Sequence of chain B:
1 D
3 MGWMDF

These two protein chains interact to form a complex.

Interface contacts:
Residue V198 in chain A is in contact with residue D1 in chain B (closest heavy-atom distance 4.1 Å).
Residue W346 in chain A contacts residue F8 in chain B (closest heavy-atom distance 5.0 Å).
Residue N353 in chain A contacts residue W5 in chain B (closest heavy-atom distance 3.4 Å).
Residue G135 in chain A interacts with residue F8 in chain B (closest heavy-atom distance 4.3 Å).
Residue Y350 in chain A is in contact with residue F8 in chain B (closest heavy-atom distance 4.4 Å).
Residue S368 in chain A interacts with residue M3 in chain B (closest heavy-atom distance 2.8 Å).
Residue R356 in chain A is in contact with residue D7 in chain B (closest heavy-atom distance 4.2 Å).
Residue H207 in chain A contacts residue D7 in chain B (closest heavy-atom distance 2.9 Å).
Residue Y189 in chain A interacts with residue D7 in chain B (closest heavy-atom distance 2.3 Å).
Residue S379 in chain A interacts with residue F8 in chain B (closest heavy-atom distance 4.5 Å).
Residue V138 in chain A contacts residue F8 in chain B (closest heavy-atom distance 3.5 Å).
Residue M134 in chain A interacts with residue F8 in chain B (closest heavy-atom distance 3.4 Å).
Residue V349 in chain A contacts residue F8 in chain B (closest heavy-atom distance 3.6 Å).
Residue M134 in chain A contacts residue M6 in chain B (closest heavy-atom distance 4.2 Å).
Residue H376 in chain A is in contact with residue M6 in chain B (closest heavy-atom distance 4.6 Å).
Residue V130 in chain A contacts residue M6 in chain B (closest heavy-atom distance 4.7 Å).
Residue Q204 in chain A contacts residue M3 in chain B (closest heavy-atom distance 3.2 Å).
Residue Y380 in chain A interacts with residue F8 in chain B (closest heavy-atom distance 3.7 Å).
Residue L367 in chain A contacts residue W5 in chain B (closest heavy-atom distance 3.9 Å).
Residue H376 in chain A contacts residue D7 in chain B (closest heavy-atom distance 3.6 Å).
Residue H364 in chain A is in contact with residue M3 in chain B (closest heavy-atom distance 3.2 Å).
Residue H207 in chain A interacts with residue M6 in chain B (closest heavy-atom distance 3.6 Å).
Residue S131 in chain A interacts with residue M6 in chain B (closest heavy-atom distance 3.4 Å).
Residue L222 in chain A interacts with residue F8 in chain B (closest heavy-atom distance 4.6 Å).
Residue M186 in chain A contacts residue F8 in chain B (closest heavy-atom distance 4.8 Å).
Residue S368 in chain A is in contact with residue G4 in chain B (closest heavy-atom distance 4.8 Å).
Residue H376 in chain A contacts residue W5 in chain B (closest heavy-atom distance 4.2 Å).
Residue C127 in chain A contacts residue M6 in chain B (closest heavy-atom distance 3.9 Å).
Residue C205 in chain A contacts residue M6 in chain B (closest heavy-atom distance 4.2 Å).
Residue S368 in chain A contacts residue W5 in chain B (closest heavy-atom distance 4.8 Å).
Residue H376 in chain A is in contact with residue F8 in chain B (closest heavy-atom distance 2.5 Å).
Residue A352 in chain A interacts with residue W5 in chain B (closest heavy-atom distance 2.8 Å).
Residue N353 in chain A is in contact with residue F8 in chain B (closest heavy-atom distance 4.2 Å).
Residue A363 in chain A interacts with residue W5 in chain B (closest heavy-atom distance 3.8 Å).
Residue F110 in chain A is in contact with residue M6 in chain B (closest heavy-atom distance 4.8 Å).
Residue I372 in chain A is in contact with residue W5 in chain B (closest heavy-atom distance 3.9 Å).
Residue C107 in chain A contacts residue F8 in chain B (closest heavy-atom distance 4.2 Å).
Residue H364 in chain A contacts residue W5 in chain B (closest heavy-atom distance 4.5 Å).
Residue H364 in chain A contacts residue G4 in chain B (closest heavy-atom distance 4.3 Å).
Residue R356 in chain A contacts residue W5 in chain B (closest heavy-atom distance 3.0 Å).
Residue Y189 in chain A is in contact with residue F8 in chain B (closest heavy-atom distance 3.6 Å).
Residue T193 in chain A is in contact with residue M6 in chain B (closest heavy-atom distance 4.9 Å).
Residue V206 in chain A contacts residue G4 in chain B (closest heavy-atom distance 4.1 Å).
Residue Q204 in chain A contacts residue G4 in chain B (closest heavy-atom distance 4.3 Å).
Residue N353 in chain A interacts with residue D7 in chain B (closest heavy-atom distance 3.8 Å).
Residue M134 in chain A interacts with residue D7 in chain B (closest heavy-atom distance 4.9 Å).

Sequence of chain A:
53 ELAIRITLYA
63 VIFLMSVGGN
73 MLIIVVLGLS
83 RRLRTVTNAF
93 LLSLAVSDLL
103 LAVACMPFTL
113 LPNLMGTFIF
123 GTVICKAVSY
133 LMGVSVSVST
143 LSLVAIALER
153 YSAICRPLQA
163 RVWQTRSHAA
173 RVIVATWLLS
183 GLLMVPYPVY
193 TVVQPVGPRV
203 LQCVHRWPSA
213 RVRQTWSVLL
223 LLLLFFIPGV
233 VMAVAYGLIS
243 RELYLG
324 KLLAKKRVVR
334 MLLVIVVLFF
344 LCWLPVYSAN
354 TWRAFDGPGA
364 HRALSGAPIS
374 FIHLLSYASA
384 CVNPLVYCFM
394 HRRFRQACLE